Sequence of protein 2:
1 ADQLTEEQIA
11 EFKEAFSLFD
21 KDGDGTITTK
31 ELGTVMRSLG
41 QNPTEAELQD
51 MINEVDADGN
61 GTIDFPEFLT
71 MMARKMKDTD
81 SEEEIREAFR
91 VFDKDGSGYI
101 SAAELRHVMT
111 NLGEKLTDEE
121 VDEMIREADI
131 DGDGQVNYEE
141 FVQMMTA

Sequence of protein 1:
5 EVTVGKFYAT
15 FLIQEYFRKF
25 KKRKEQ

The following describes two proteins that form a bound complex.

Residue-level contacts at the interface:
Residue F19 in protein 2 is in contact with residue T14 in protein 1 (closest heavy-atom distance 3.7 Å).
Residue I63 in protein 2 is in contact with residue F11 in protein 1 (closest heavy-atom distance 3.8 Å).
Residue A147 in protein 2 interacts with residue R27 in protein 1 (closest heavy-atom distance 3.1 Å).
Residue L116 in protein 2 contacts residue F21 in protein 1 (closest heavy-atom distance 3.6 Å).
Residue V91 in protein 2 interacts with residue G9 in protein 1 (closest heavy-atom distance 3.8 Å).
Residue F12 in protein 2 is in contact with residue F15 in protein 1 (closest heavy-atom distance 3.7 Å).
Residue E120 in protein 2 is in contact with residue F24 in protein 1 (closest heavy-atom distance 4.3 Å).
Residue E84 in protein 2 contacts residue Y12 in protein 1 (closest heavy-atom distance 2.9 Å).
Residue M124 in protein 2 contacts residue F24 in protein 1 (closest heavy-atom distance 3.7 Å).
Residue L18 in protein 2 interacts with residue T14 in protein 1 (closest heavy-atom distance 4.2 Å).
Residue L18 in protein 2 is in contact with residue Q18 in protein 1 (closest heavy-atom distance 3.9 Å).
Residue M76 in protein 2 interacts with residue Y12 in protein 1 (closest heavy-atom distance 3.3 Å).
Residue E54 in protein 2 interacts with residue T7 in protein 1 (closest heavy-atom distance 4.0 Å).
Residue L112 in protein 2 contacts residue Q18 in protein 1 (closest heavy-atom distance 3.2 Å).
Residue M72 in protein 2 contacts residue F15 in protein 1 (closest heavy-atom distance 3.4 Å).
Residue E84 in protein 2 is in contact with residue L16 in protein 1 (closest heavy-atom distance 3.4 Å).
Residue M145 in protein 2 contacts residue K23 in protein 1 (closest heavy-atom distance 4.2 Å).
Residue V55 in protein 2 contacts residue F11 in protein 1 (closest heavy-atom distance 3.9 Å).
Residue F92 in protein 2 contacts residue A13 in protein 1 (closest heavy-atom distance 4.0 Å).
Residue M71 in protein 2 interacts with residue F11 in protein 1 (closest heavy-atom distance 3.8 Å).
Residue L112 in protein 2 interacts with residue T14 in protein 1 (closest heavy-atom distance 4.1 Å).
Residue M145 in protein 2 interacts with residue Y20 in protein 1 (closest heavy-atom distance 3.7 Å).
Residue Q41 in protein 2 interacts with residue K10 in protein 1 (closest heavy-atom distance 3.4 Å).
Residue E14 in protein 2 is in contact with residue Q18 in protein 1 (closest heavy-atom distance 3.8 Å).
Residue E11 in protein 2 is in contact with residue R22 in protein 1 (closest heavy-atom distance 3.4 Å).
Residue M51 in protein 2 contacts residue T7 in protein 1 (closest heavy-atom distance 3.2 Å).
Residue G113 in protein 2 is in contact with residue F21 in protein 1 (closest heavy-atom distance 3.4 Å).
Residue M145 in protein 2 contacts residue I17 in protein 1 (closest heavy-atom distance 4.2 Å).
Residue L112 in protein 2 is in contact with residue F21 in protein 1 (closest heavy-atom distance 4.0 Å).
Residue A88 in protein 2 contacts residue L16 in protein 1 (closest heavy-atom distance 3.9 Å).
Residue M71 in protein 2 is in contact with residue V8 in protein 1 (closest heavy-atom distance 3.6 Å).
Residue M124 in protein 2 is in contact with residue F21 in protein 1 (closest heavy-atom distance 3.6 Å).
Residue M109 in protein 2 interacts with residue Y20 in protein 1 (closest heavy-atom distance 3.9 Å).
Residue V55 in protein 2 is in contact with residue T7 in protein 1 (closest heavy-atom distance 4.2 Å).
Residue M124 in protein 2 interacts with residue Y20 in protein 1 (closest heavy-atom distance 3.3 Å).
Residue A15 in protein 2 interacts with residue F15 in protein 1 (closest heavy-atom distance 4.1 Å).
Residue F68 in protein 2 contacts residue F11 in protein 1 (closest heavy-atom distance 3.7 Å).
Residue M76 in protein 2 is in contact with residue F15 in protein 1 (closest heavy-atom distance 3.6 Å).
Residue M109 in protein 2 interacts with residue F21 in protein 1 (closest heavy-atom distance 3.8 Å).
Residue M144 in protein 2 is in contact with residue I17 in protein 1 (closest heavy-atom distance 4.3 Å).
Residue E123 in protein 2 interacts with residue F24 in protein 1 (closest heavy-atom distance 3.7 Å).
Residue M72 in protein 2 interacts with residue F11 in protein 1 (closest heavy-atom distance 3.7 Å).
Residue E14 in protein 2 is in contact with residue R22 in protein 1 (closest heavy-atom distance 3.4 Å).
Residue F92 in protein 2 interacts with residue I17 in protein 1 (closest heavy-atom distance 3.4 Å).
Residue M72 in protein 2 interacts with residue Y12 in protein 1 (closest heavy-atom distance 3.8 Å).
Residue K75 in protein 2 contacts residue V8 in protein 1 (closest heavy-atom distance 3.8 Å).
Residue V91 in protein 2 is in contact with residue A13 in protein 1 (closest heavy-atom distance 4.0 Å).
Residue T79 in protein 2 contacts residue Y12 in protein 1 (closest heavy-atom distance 4.2 Å).
Residue L32 in protein 2 interacts with residue F11 in protein 1 (closest heavy-atom distance 4.1 Å).
Residue A15 in protein 2 is in contact with residue Q18 in protein 1 (closest heavy-atom distance 3.3 Å).
Residue A88 in protein 2 interacts with residue A13 in protein 1 (closest heavy-atom distance 4.0 Å).
Residue K75 in protein 2 is in contact with residue Y12 in protein 1 (closest heavy-atom distance 3.5 Å).
Residue M145 in protein 2 interacts with residue L16 in protein 1 (closest heavy-atom distance 3.5 Å).
Residue M36 in protein 2 is in contact with residue K10 in protein 1 (closest heavy-atom distance 3.9 Å).
Residue F19 in protein 2 contacts residue F11 in protein 1 (closest heavy-atom distance 3.6 Å).
Residue E11 in protein 2 interacts with residue F15 in protein 1 (closest heavy-atom distance 4.1 Å).
Residue M144 in protein 2 interacts with residue Y20 in protein 1 (closest heavy-atom distance 3.4 Å).
Residue F141 in protein 2 contacts residue I17 in protein 1 (closest heavy-atom distance 4.2 Å).
Residue V91 in protein 2 is in contact with residue K10 in protein 1 (closest heavy-atom distance 4.3 Å).
Residue M51 in protein 2 is in contact with residue K10 in protein 1 (closest heavy-atom distance 3.8 Å).